Sequence of protein 2:
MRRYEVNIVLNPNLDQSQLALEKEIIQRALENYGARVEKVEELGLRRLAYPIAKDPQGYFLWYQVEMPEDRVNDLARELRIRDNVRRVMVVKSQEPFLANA

Sequence of protein 1:
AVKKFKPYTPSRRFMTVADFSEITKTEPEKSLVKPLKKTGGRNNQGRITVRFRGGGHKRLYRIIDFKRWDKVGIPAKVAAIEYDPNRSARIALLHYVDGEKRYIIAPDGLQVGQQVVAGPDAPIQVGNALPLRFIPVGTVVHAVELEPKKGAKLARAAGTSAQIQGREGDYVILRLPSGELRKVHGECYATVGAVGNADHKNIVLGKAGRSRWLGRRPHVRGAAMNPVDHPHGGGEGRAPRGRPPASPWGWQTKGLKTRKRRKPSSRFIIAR

Residue-level contacts at the interface:
Residue I125 in protein 1 is in contact with residue I81 in protein 2 (closest heavy-atom distance 3.6 Å).
Residue P137 in protein 1 is in contact with residue D83 in protein 2 (closest heavy-atom distance 4.7 Å).
Residue R168 in protein 1 contacts residue D83 in protein 2 (closest heavy-atom distance 4.1 Å).
Residue P137 in protein 1 is in contact with residue I81 in protein 2 (closest heavy-atom distance 3.3 Å).

These two protein chains interact to form a complex.